These two protein chains interact to form a complex.

Sequence of the second protein:
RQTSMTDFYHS

Sequence of the first protein:
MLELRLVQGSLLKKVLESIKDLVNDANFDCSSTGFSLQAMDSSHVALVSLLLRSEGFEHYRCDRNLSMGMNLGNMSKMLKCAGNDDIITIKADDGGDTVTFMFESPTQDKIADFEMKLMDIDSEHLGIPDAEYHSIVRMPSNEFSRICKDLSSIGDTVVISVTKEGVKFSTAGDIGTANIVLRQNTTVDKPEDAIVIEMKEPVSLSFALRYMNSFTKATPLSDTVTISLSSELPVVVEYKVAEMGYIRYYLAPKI

Contacts between the two chains:
Residue L67 in the first protein is in contact with residue M9 in the second protein (closest heavy-atom distance 4.2 Å).
Residue P254 in the first protein is in contact with residue M9 in the second protein (closest heavy-atom distance 3.8 Å).
Residue Y270 in the first protein contacts residue M9 in the second protein (closest heavy-atom distance 3.6 Å).
Residue G147 in the first protein interacts with residue H14 in the second protein (closest heavy-atom distance 2.9 Å).
Residue S63 in the first protein interacts with residue S8 in the second protein (closest heavy-atom distance 4.5 Å).
Residue K274 in the first protein interacts with residue R5 in the second protein (closest heavy-atom distance 3.2 Å).
Residue H145 in the first protein interacts with residue H14 in the second protein (closest heavy-atom distance 4.4 Å).
Residue Y153 in the first protein interacts with residue Y13 in the second protein (closest heavy-atom distance 3.8 Å).
Residue E144 in the first protein interacts with residue S15 in the second protein (closest heavy-atom distance 3.5 Å).
Residue A272 in the first protein interacts with residue Q6 in the second protein (closest heavy-atom distance 3.0 Å).
Residue A272 in the first protein interacts with residue M9 in the second protein (closest heavy-atom distance 3.7 Å).
Residue L253 in the first protein contacts residue F12 in the second protein (closest heavy-atom distance 4.1 Å).
Residue V65 in the first protein is in contact with residue Q6 in the second protein (closest heavy-atom distance 3.4 Å).
Residue P273 in the first protein is in contact with residue T7 in the second protein (closest heavy-atom distance 2.7 Å).
Residue V65 in the first protein is in contact with residue T7 in the second protein (closest heavy-atom distance 4.3 Å).
Residue P273 in the first protein interacts with residue R5 in the second protein (closest heavy-atom distance 4.0 Å).
Residue K274 in the first protein interacts with residue T7 in the second protein (closest heavy-atom distance 4.6 Å).
Residue A272 in the first protein interacts with residue T7 in the second protein (closest heavy-atom distance 3.3 Å).
Residue M60 in the first protein interacts with residue M9 in the second protein (closest heavy-atom distance 4.1 Å).
Residue L271 in the first protein contacts residue M9 in the second protein (closest heavy-atom distance 4.1 Å).
Residue A228 in the first protein interacts with residue Q6 in the second protein (closest heavy-atom distance 3.9 Å).
Residue Y270 in the first protein is in contact with residue Y13 in the second protein (closest heavy-atom distance 4.5 Å).
Residue I275 in the first protein interacts with residue R5 in the second protein (closest heavy-atom distance 2.7 Å).
Residue E144 in the first protein interacts with residue T10 in the second protein (closest heavy-atom distance 3.9 Å).
Residue A272 in the first protein contacts residue S8 in the second protein (closest heavy-atom distance 3.6 Å).
Residue L146 in the first protein contacts residue T10 in the second protein (closest heavy-atom distance 4.1 Å).
Residue V65 in the first protein is in contact with residue M9 in the second protein (closest heavy-atom distance 3.4 Å).
Residue I148 in the first protein interacts with residue Y13 in the second protein (closest heavy-atom distance 3.9 Å).
Residue E252 in the first protein interacts with residue F12 in the second protein (closest heavy-atom distance 3.4 Å).
Residue K274 in the first protein contacts residue Q6 in the second protein (closest heavy-atom distance 3.6 Å).
Residue P273 in the first protein is in contact with residue Q6 in the second protein (closest heavy-atom distance 3.6 Å).
Residue I275 in the first protein is in contact with residue T7 in the second protein (closest heavy-atom distance 4.4 Å).
Residue L253 in the first protein contacts residue Y13 in the second protein (closest heavy-atom distance 3.5 Å).
Residue L146 in the first protein contacts residue S15 in the second protein (closest heavy-atom distance 3.6 Å).
Residue I275 in the first protein interacts with residue Q6 in the second protein (closest heavy-atom distance 4.8 Å).
Residue P149 in the first protein is in contact with residue Y13 in the second protein (closest heavy-atom distance 4.0 Å).
Residue L146 in the first protein is in contact with residue H14 in the second protein (closest heavy-atom distance 3.4 Å).
Residue P254 in the first protein contacts residue Y13 in the second protein (closest heavy-atom distance 3.7 Å).
Residue P254 in the first protein contacts residue F12 in the second protein (closest heavy-atom distance 3.7 Å).
Residue L146 in the first protein contacts residue M9 in the second protein (closest heavy-atom distance 4.0 Å).
Residue H64 in the first protein is in contact with residue M9 in the second protein (closest heavy-atom distance 2.9 Å).
Residue H145 in the first protein contacts residue S15 in the second protein (closest heavy-atom distance 3.1 Å).
Residue H64 in the first protein is in contact with residue S8 in the second protein (closest heavy-atom distance 3.6 Å).
Residue G147 in the first protein contacts residue Y13 in the second protein (closest heavy-atom distance 3.4 Å).
Residue P273 in the first protein is in contact with residue F12 in the second protein (closest heavy-atom distance 3.8 Å).
Residue G147 in the first protein contacts residue S15 in the second protein (closest heavy-atom distance 4.7 Å).
Residue L146 in the first protein is in contact with residue Y13 in the second protein (closest heavy-atom distance 3.7 Å).
Residue H64 in the first protein interacts with residue T10 in the second protein (closest heavy-atom distance 4.4 Å).
Residue A66 in the first protein interacts with residue M9 in the second protein (closest heavy-atom distance 3.9 Å).
Residue M60 in the first protein is in contact with residue T10 in the second protein (closest heavy-atom distance 4.2 Å).
Residue A272 in the first protein interacts with residue F12 in the second protein (closest heavy-atom distance 4.1 Å).
Residue V65 in the first protein interacts with residue S8 in the second protein (closest heavy-atom distance 4.8 Å).